Residue-level contacts at the interface:
Residue V148 in the second protein interacts with residue N90 in the first protein (closest heavy-atom distance 3.5 Å).
Residue A149 in the second protein is in contact with residue F91 in the first protein (closest heavy-atom distance 3.4 Å).
Residue R151 in the second protein is in contact with residue G95 in the first protein (closest heavy-atom distance 3.5 Å).
Residue Q108 in the second protein interacts with residue F43 in the first protein (closest heavy-atom distance 4.0 Å).
Residue K83 in the second protein is in contact with residue R45 in the first protein (closest heavy-atom distance 3.7 Å).
Residue V173 in the second protein is in contact with residue I92 in the first protein (closest heavy-atom distance 4.2 Å).
Residue W110 in the second protein contacts residue F43 in the first protein (closest heavy-atom distance 4.2 Å).
Residue L111 in the second protein contacts residue W42 in the first protein (closest heavy-atom distance 4.0 Å).
Residue A149 in the second protein is in contact with residue N90 in the first protein (closest heavy-atom distance 3.2 Å).
Residue L111 in the second protein contacts residue K46 in the first protein (closest heavy-atom distance 3.6 Å).
Residue M71 in the second protein contacts residue L86 in the first protein (closest heavy-atom distance 3.8 Å).
Residue S124 in the second protein contacts residue D38 in the first protein (closest heavy-atom distance 3.8 Å).
Residue L179 in the second protein is in contact with residue I92 in the first protein (closest heavy-atom distance 4.2 Å).
Residue S84 in the second protein contacts residue R45 in the first protein (closest heavy-atom distance 3.9 Å).
Residue M71 in the second protein is in contact with residue F91 in the first protein (closest heavy-atom distance 3.7 Å).
Residue R151 in the second protein contacts residue E94 in the first protein (closest heavy-atom distance 4.2 Å).
Residue R151 in the second protein interacts with residue P88 in the first protein (closest heavy-atom distance 3.4 Å).
Residue V69 in the second protein contacts residue L86 in the first protein (closest heavy-atom distance 4.3 Å).
Residue T147 in the second protein contacts residue L84 in the first protein (closest heavy-atom distance 3.8 Å).
Residue R151 in the second protein interacts with residue G93 in the first protein (closest heavy-atom distance 3.6 Å).
Residue A149 in the second protein interacts with residue I92 in the first protein (closest heavy-atom distance 3.1 Å).
Residue I79 in the second protein is in contact with residue N82 in the first protein (closest heavy-atom distance 3.0 Å).
Residue Q176 in the second protein contacts residue I92 in the first protein (closest heavy-atom distance 4.0 Å).
Residue I121 in the second protein contacts residue F39 in the first protein (closest heavy-atom distance 3.8 Å).
Residue F40 in the second protein interacts with residue F39 in the first protein (closest heavy-atom distance 3.3 Å).
Residue F109 in the second protein interacts with residue F39 in the first protein (closest heavy-atom distance 4.1 Å).
Residue K174 in the second protein contacts residue E94 in the first protein (closest heavy-atom distance 2.9 Å).
Residue V148 in the second protein contacts residue I92 in the first protein (closest heavy-atom distance 3.4 Å).
Residue K174 in the second protein is in contact with residue G95 in the first protein (closest heavy-atom distance 4.0 Å).
Residue F109 in the second protein contacts residue F43 in the first protein (closest heavy-atom distance 3.3 Å).
Residue G77 in the second protein contacts residue L86 in the first protein (closest heavy-atom distance 3.8 Å).
Residue V133 in the second protein interacts with residue L84 in the first protein (closest heavy-atom distance 4.2 Å).
Residue T147 in the second protein contacts residue N90 in the first protein (closest heavy-atom distance 4.1 Å).
Residue M41 in the second protein interacts with residue F39 in the first protein (closest heavy-atom distance 4.1 Å).
Residue M41 in the second protein is in contact with residue M40 in the first protein (closest heavy-atom distance 3.7 Å).
Residue V173 in the second protein interacts with residue G93 in the first protein (closest heavy-atom distance 3.8 Å).
Residue T120 in the second protein is in contact with residue W42 in the first protein (closest heavy-atom distance 4.1 Å).
Residue V69 in the second protein is in contact with residue L84 in the first protein (closest heavy-atom distance 4.2 Å).
Residue I121 in the second protein interacts with residue W42 in the first protein (closest heavy-atom distance 3.5 Å).
Residue L111 in the second protein interacts with residue F43 in the first protein (closest heavy-atom distance 3.8 Å).
Residue E112 in the second protein interacts with residue E50 in the first protein (closest heavy-atom distance 3.0 Å).
Residue N97 in the second protein is in contact with residue N82 in the first protein (closest heavy-atom distance 3.7 Å).
Residue G77 in the second protein is in contact with residue R83 in the first protein (closest heavy-atom distance 3.4 Å).
Residue G175 in the second protein contacts residue E94 in the first protein (closest heavy-atom distance 3.7 Å).
Residue K76 in the second protein interacts with residue L86 in the first protein (closest heavy-atom distance 4.4 Å).
Residue D86 in the second protein interacts with residue D38 in the first protein (closest heavy-atom distance 3.0 Å).
Residue I119 in the second protein is in contact with residue W42 in the first protein (closest heavy-atom distance 4.4 Å).
Residue G77 in the second protein contacts residue L84 in the first protein (closest heavy-atom distance 2.9 Å).
Residue P122 in the second protein contacts residue W42 in the first protein (closest heavy-atom distance 3.3 Å).
Residue K83 in the second protein contacts residue E49 in the first protein (closest heavy-atom distance 4.4 Å).
Residue V105 in the second protein is in contact with residue F39 in the first protein (closest heavy-atom distance 4.3 Å).
Residue V150 in the second protein is in contact with residue I92 in the first protein (closest heavy-atom distance 4.0 Å).
Residue R151 in the second protein is in contact with residue I92 in the first protein (closest heavy-atom distance 3.3 Å).
Residue T89 in the second protein contacts residue D38 in the first protein (closest heavy-atom distance 4.2 Å).
Residue F109 in the second protein contacts residue M40 in the first protein (closest heavy-atom distance 3.6 Å).
Residue I79 in the second protein interacts with residue L84 in the first protein (closest heavy-atom distance 3.9 Å).
Residue A149 in the second protein contacts residue L84 in the first protein (closest heavy-atom distance 4.3 Å).
Residue R151 in the second protein contacts residue F91 in the first protein (closest heavy-atom distance 3.4 Å).
Residue K174 in the second protein is in contact with residue G93 in the first protein (closest heavy-atom distance 3.6 Å).
Residue I93 in the second protein interacts with residue D38 in the first protein (closest heavy-atom distance 4.0 Å).

Sequence of the first protein:
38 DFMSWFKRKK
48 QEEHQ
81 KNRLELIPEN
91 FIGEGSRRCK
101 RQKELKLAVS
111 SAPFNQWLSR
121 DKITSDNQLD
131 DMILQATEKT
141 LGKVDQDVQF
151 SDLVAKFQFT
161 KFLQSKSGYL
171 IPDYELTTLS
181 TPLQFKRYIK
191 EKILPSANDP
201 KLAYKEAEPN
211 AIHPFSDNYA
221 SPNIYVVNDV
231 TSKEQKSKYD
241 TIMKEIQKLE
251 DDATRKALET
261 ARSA

Sequence of the second protein:
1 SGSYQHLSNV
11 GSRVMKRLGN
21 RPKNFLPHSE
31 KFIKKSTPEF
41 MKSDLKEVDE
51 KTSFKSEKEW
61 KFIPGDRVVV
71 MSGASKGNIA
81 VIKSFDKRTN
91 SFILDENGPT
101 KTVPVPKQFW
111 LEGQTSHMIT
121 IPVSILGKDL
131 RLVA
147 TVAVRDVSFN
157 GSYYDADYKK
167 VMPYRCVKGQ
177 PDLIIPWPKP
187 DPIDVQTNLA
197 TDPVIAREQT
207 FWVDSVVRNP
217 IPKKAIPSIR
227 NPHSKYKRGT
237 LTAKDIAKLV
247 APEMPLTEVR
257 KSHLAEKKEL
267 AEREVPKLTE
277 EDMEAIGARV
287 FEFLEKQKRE

The following describes two proteins that form a bound complex.